Sequence of chain B:
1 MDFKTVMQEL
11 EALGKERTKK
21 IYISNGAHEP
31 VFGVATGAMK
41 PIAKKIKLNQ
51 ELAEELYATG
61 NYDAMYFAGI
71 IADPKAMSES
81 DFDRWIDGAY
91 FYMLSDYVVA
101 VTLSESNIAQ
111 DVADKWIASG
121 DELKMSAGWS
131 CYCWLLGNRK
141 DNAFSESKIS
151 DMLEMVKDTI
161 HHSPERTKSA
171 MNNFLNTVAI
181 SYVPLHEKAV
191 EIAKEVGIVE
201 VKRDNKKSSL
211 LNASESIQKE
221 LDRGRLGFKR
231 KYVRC

Sequence of chain A:
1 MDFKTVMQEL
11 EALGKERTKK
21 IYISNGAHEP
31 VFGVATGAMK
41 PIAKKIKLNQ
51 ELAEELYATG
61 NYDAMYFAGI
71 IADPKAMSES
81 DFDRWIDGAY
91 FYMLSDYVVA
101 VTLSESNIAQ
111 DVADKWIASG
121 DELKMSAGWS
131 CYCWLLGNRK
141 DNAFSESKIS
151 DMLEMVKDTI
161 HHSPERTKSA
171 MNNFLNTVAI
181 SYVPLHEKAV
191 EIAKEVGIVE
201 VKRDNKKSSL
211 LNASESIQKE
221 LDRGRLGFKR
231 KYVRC

Contacts between the two chains:
Residue R17 in chain B interacts with residue V183 in chain A (closest heavy-atom distance 4.6 Å).
Residue I21 in chain B contacts residue D222 in chain A (closest heavy-atom distance 3.8 Å).
Residue V183 in chain B contacts residue R17 in chain A (closest heavy-atom distance 3.2 Å).
Residue L226 in chain B contacts residue T18 in chain A (closest heavy-atom distance 4.4 Å).
Residue G37 in chain B contacts residue F228 in chain A (closest heavy-atom distance 4.0 Å).
Residue D222 in chain B is in contact with residue N25 in chain A (closest heavy-atom distance 3.6 Å).
Residue Y97 in chain B contacts residue R223 in chain A (closest heavy-atom distance 3.3 Å).
Residue Y232 in chain B is in contact with residue R223 in chain A (closest heavy-atom distance 3.1 Å).
Residue V233 in chain B interacts with residue R230 in chain A (closest heavy-atom distance 4.3 Å).
Residue R17 in chain B interacts with residue H186 in chain A (closest heavy-atom distance 3.6 Å).
Residue Y92 in chain B contacts residue D222 in chain A (closest heavy-atom distance 4.6 Å).
Residue D222 in chain B is in contact with residue M93 in chain A (closest heavy-atom distance 4.6 Å).
Residue R203 in chain B interacts with residue D222 in chain A (closest heavy-atom distance 3.5 Å).
Residue T36 in chain B interacts with residue R223 in chain A (closest heavy-atom distance 4.4 Å).
Residue R223 in chain B interacts with residue M93 in chain A (closest heavy-atom distance 4.5 Å).
Residue E215 in chain B interacts with residue L210 in chain A (closest heavy-atom distance 4.5 Å).
Residue G224 in chain B contacts residue N25 in chain A (closest heavy-atom distance 4.4 Å).
Residue R17 in chain B contacts residue L226 in chain A (closest heavy-atom distance 3.6 Å).
Residue Y22 in chain B contacts residue G224 in chain A (closest heavy-atom distance 3.5 Å).
Residue F228 in chain B interacts with residue V233 in chain A (closest heavy-atom distance 3.8 Å).
Residue L226 in chain B contacts residue R17 in chain A (closest heavy-atom distance 3.7 Å).
Residue H186 in chain B interacts with residue I21 in chain A (closest heavy-atom distance 4.5 Å).
Residue R234 in chain B contacts residue R225 in chain A (closest heavy-atom distance 4.5 Å).
Residue G224 in chain B contacts residue M93 in chain A (closest heavy-atom distance 3.7 Å).
Residue M93 in chain B is in contact with residue D222 in chain A (closest heavy-atom distance 3.6 Å).
Residue Y22 in chain B is in contact with residue R223 in chain A (closest heavy-atom distance 4.5 Å).
Residue T36 in chain B interacts with residue G224 in chain A (closest heavy-atom distance 3.3 Å).
Residue T18 in chain B interacts with residue L226 in chain A (closest heavy-atom distance 4.3 Å).
Residue R17 in chain B interacts with residue E187 in chain A (closest heavy-atom distance 3.5 Å).
Residue C235 in chain B is in contact with residue F228 in chain A (closest heavy-atom distance 3.6 Å).
Residue Y22 in chain B contacts residue D222 in chain A (closest heavy-atom distance 4.6 Å).
Residue E187 in chain B is in contact with residue R17 in chain A (closest heavy-atom distance 2.8 Å).
Residue V233 in chain B contacts residue R225 in chain A (closest heavy-atom distance 2.8 Å).
Residue I21 in chain B interacts with residue L221 in chain A (closest heavy-atom distance 3.5 Å).
Residue T36 in chain B is in contact with residue R225 in chain A (closest heavy-atom distance 3.5 Å).
Residue Q218 in chain B interacts with residue K207 in chain A (closest heavy-atom distance 4.5 Å).
Residue G224 in chain B contacts residue Y22 in chain A (closest heavy-atom distance 4.1 Å).
Residue M93 in chain B contacts residue R223 in chain A (closest heavy-atom distance 4.0 Å).
Residue N25 in chain B is in contact with residue D222 in chain A (closest heavy-atom distance 2.7 Å).
Residue K206 in chain B is in contact with residue D222 in chain A (closest heavy-atom distance 4.5 Å).
Residue Y232 in chain B is in contact with residue R225 in chain A (closest heavy-atom distance 3.8 Å).
Residue A35 in chain B interacts with residue L226 in chain A (closest heavy-atom distance 3.4 Å).
Residue T36 in chain B contacts residue F228 in chain A (closest heavy-atom distance 3.9 Å).
Residue Q218 in chain B is in contact with residue R203 in chain A (closest heavy-atom distance 4.5 Å).
Residue K219 in chain B interacts with residue L211 in chain A (closest heavy-atom distance 3.6 Å).
Residue H186 in chain B interacts with residue R17 in chain A (closest heavy-atom distance 4.0 Å).
Residue F228 in chain B interacts with residue T36 in chain A (closest heavy-atom distance 4.6 Å).
Residue V233 in chain B contacts residue F228 in chain A (closest heavy-atom distance 3.2 Å).
Residue D222 in chain B is in contact with residue R203 in chain A (closest heavy-atom distance 3.6 Å).
Residue R223 in chain B is in contact with residue Y97 in chain A (closest heavy-atom distance 3.6 Å).
Residue D222 in chain B interacts with residue Y92 in chain A (closest heavy-atom distance 2.5 Å).
Residue D222 in chain B is in contact with residue Y97 in chain A (closest heavy-atom distance 3.9 Å).
Residue L221 in chain B contacts residue N25 in chain A (closest heavy-atom distance 3.1 Å).
Residue Q218 in chain B is in contact with residue K206 in chain A (closest heavy-atom distance 4.0 Å).
Residue P184 in chain B interacts with residue R17 in chain A (closest heavy-atom distance 4.2 Å).
Residue R223 in chain B contacts residue Y92 in chain A (closest heavy-atom distance 4.7 Å).
Residue L226 in chain B is in contact with residue I21 in chain A (closest heavy-atom distance 3.5 Å).
Residue D222 in chain B contacts residue K206 in chain A (closest heavy-atom distance 3.2 Å).
Residue A35 in chain B is in contact with residue G224 in chain A (closest heavy-atom distance 3.6 Å).
Residue L221 in chain B contacts residue I21 in chain A (closest heavy-atom distance 3.8 Å).

This data describes a binding interaction between two proteins.